Sequence of chain A:
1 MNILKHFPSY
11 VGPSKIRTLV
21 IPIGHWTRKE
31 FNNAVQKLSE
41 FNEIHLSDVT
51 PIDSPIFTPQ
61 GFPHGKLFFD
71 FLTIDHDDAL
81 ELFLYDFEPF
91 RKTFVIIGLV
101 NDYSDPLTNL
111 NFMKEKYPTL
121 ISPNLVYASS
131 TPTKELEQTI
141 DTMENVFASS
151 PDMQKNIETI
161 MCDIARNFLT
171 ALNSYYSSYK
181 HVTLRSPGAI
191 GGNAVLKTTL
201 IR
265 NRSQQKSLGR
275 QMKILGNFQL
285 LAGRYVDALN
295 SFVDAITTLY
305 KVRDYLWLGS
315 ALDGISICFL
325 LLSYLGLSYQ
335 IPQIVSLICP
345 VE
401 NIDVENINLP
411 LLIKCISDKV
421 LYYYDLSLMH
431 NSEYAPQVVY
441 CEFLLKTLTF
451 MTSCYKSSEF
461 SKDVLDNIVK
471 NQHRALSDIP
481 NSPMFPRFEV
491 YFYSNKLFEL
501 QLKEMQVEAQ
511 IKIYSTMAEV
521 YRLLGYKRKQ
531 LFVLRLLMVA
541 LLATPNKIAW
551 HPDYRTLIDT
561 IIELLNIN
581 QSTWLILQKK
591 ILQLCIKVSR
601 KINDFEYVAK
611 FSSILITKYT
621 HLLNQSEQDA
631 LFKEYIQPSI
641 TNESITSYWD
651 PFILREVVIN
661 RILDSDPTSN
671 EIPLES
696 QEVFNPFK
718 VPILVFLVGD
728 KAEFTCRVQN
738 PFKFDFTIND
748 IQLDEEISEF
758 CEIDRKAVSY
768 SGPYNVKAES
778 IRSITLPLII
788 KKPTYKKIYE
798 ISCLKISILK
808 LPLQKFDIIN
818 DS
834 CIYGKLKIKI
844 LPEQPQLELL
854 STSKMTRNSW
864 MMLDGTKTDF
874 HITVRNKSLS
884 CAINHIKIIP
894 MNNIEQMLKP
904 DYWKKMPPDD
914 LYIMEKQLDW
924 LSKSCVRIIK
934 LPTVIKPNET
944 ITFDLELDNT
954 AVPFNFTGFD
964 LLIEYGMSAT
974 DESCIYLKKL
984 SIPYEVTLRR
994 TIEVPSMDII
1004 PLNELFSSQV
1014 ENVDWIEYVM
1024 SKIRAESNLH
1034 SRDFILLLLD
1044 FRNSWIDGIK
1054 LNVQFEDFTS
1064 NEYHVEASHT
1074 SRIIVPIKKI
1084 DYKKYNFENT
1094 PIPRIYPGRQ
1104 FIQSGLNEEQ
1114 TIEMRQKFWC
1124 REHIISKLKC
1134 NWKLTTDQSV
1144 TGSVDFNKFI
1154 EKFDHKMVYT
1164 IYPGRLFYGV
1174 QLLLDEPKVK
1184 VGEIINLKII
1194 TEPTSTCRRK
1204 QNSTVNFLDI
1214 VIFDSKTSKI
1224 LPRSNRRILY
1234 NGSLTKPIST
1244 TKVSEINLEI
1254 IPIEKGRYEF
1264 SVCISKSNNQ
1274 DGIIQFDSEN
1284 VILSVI

The following describes two proteins that form a bound complex.

Sequence of chain B:
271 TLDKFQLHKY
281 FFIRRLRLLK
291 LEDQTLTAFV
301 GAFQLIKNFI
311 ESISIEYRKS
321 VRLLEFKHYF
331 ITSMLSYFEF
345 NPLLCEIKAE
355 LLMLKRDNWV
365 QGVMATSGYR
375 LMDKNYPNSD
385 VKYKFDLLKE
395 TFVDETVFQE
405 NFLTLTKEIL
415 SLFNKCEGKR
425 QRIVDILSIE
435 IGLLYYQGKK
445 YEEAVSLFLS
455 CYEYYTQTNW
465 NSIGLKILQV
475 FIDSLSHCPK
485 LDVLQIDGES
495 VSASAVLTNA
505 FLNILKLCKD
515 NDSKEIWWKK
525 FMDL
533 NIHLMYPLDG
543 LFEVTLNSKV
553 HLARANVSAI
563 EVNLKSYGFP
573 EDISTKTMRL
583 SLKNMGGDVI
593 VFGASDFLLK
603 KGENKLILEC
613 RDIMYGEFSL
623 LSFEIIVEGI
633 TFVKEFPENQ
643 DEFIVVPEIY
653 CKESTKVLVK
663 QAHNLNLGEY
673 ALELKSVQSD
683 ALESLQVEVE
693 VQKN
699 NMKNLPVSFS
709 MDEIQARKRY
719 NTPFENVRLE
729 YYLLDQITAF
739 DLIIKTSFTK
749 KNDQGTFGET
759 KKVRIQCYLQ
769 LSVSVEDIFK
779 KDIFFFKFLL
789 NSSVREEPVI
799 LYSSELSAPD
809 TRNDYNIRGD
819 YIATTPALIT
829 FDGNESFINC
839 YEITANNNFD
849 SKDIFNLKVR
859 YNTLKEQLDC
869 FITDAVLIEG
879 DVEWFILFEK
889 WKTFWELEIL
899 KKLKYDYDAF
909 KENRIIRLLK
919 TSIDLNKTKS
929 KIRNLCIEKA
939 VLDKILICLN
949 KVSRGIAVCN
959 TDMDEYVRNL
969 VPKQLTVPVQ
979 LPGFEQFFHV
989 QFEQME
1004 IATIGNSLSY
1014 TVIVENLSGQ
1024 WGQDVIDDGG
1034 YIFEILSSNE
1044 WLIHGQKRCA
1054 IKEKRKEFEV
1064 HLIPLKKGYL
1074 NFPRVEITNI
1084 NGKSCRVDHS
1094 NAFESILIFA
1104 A

Residue-level contacts at the interface:
Residue T1220 in chain A contacts residue S1098 in chain B (closest heavy-atom distance 3.3 Å).
Residue S1236 in chain A contacts residue F835 in chain B (closest heavy-atom distance 4.1 Å).
Residue G1235 in chain A is in contact with residue F835 in chain B (closest heavy-atom distance 3.8 Å).
Residue F1210 in chain A contacts residue E910 in chain B (closest heavy-atom distance 3.7 Å).
Residue Y1233 in chain A is in contact with residue C838 in chain B (closest heavy-atom distance 3.5 Å).
Residue R1229 in chain A is in contact with residue D775 in chain B (closest heavy-atom distance 3.9 Å).
Residue L1232 in chain A contacts residue K785 in chain B (closest heavy-atom distance 3.4 Å).
Residue K1219 in chain A interacts with residue Y1072 in chain B (closest heavy-atom distance 3.0 Å).
Residue T1207 in chain A contacts residue A955 in chain B (closest heavy-atom distance 4.2 Å).
Residue N1234 in chain A is in contact with residue G817 in chain B (closest heavy-atom distance 3.3 Å).
Residue T1238 in chain A is in contact with residue N832 in chain B (closest heavy-atom distance 3.5 Å).
Residue G1185 in chain A interacts with residue R816 in chain B (closest heavy-atom distance 3.0 Å).
Residue I1256 in chain A is in contact with residue F783 in chain B (closest heavy-atom distance 3.5 Å).
Residue R1230 in chain A is in contact with residue F1096 in chain B (closest heavy-atom distance 3.4 Å).
Residue E1257 in chain A contacts residue K778 in chain B (closest heavy-atom distance 3.5 Å).
Residue I1256 in chain A interacts with residue K778 in chain B (closest heavy-atom distance 3.4 Å).
Residue S1227 in chain A is in contact with residue K785 in chain B (closest heavy-atom distance 2.9 Å).
Residue E1257 in chain A contacts residue F1096 in chain B (closest heavy-atom distance 3.0 Å).
Residue I1254 in chain A is in contact with residue C838 in chain B (closest heavy-atom distance 3.7 Å).
Residue T1238 in chain A contacts residue E833 in chain B (closest heavy-atom distance 4.3 Å).
Residue N1271 in chain A is in contact with residue K909 in chain B (closest heavy-atom distance 4.5 Å).
Residue N1272 in chain A contacts residue E910 in chain B (closest heavy-atom distance 2.9 Å).
Residue G1235 in chain A interacts with residue I836 in chain B (closest heavy-atom distance 2.8 Å).
Residue R1226 in chain A interacts with residue E833 in chain B (closest heavy-atom distance 4.2 Å).
Residue F1210 in chain A contacts residue K909 in chain B (closest heavy-atom distance 3.5 Å).
Residue R1229 in chain A contacts residue I776 in chain B (closest heavy-atom distance 3.6 Å).
Residue P1240 in chain A contacts residue N958 in chain B (closest heavy-atom distance 4.5 Å).
Residue K1245 in chain A contacts residue T959 in chain B (closest heavy-atom distance 3.9 Å).
Residue T1207 in chain A is in contact with residue C957 in chain B (closest heavy-atom distance 3.6 Å).
Residue K1219 in chain A is in contact with residue S1098 in chain B (closest heavy-atom distance 4.3 Å).
Residue R1229 in chain A contacts residue E774 in chain B (closest heavy-atom distance 2.5 Å).
Residue E1257 in chain A interacts with residue A1095 in chain B (closest heavy-atom distance 4.4 Å).
Residue L1232 in chain A contacts residue F783 in chain B (closest heavy-atom distance 3.4 Å).
Residue R1226 in chain A contacts residue N832 in chain B (closest heavy-atom distance 3.1 Å).
Residue P1240 in chain A interacts with residue R912 in chain B (closest heavy-atom distance 3.6 Å).
Residue R1229 in chain A contacts residue F1096 in chain B (closest heavy-atom distance 4.2 Å).
Residue I1187 in chain A interacts with residue R816 in chain B (closest heavy-atom distance 3.0 Å).
Residue V1208 in chain A contacts residue N911 in chain B (closest heavy-atom distance 3.9 Å).
Residue S1236 in chain A contacts residue E833 in chain B (closest heavy-atom distance 4.0 Å).
Residue I1254 in chain A is in contact with residue F783 in chain B (closest heavy-atom distance 4.2 Å).
Residue L1232 in chain A contacts residue I836 in chain B (closest heavy-atom distance 4.5 Å).
Residue T1220 in chain A is in contact with residue Y1072 in chain B (closest heavy-atom distance 4.0 Å).
Residue V1208 in chain A contacts residue C957 in chain B (closest heavy-atom distance 3.6 Å).
Residue V1208 in chain A contacts residue N958 in chain B (closest heavy-atom distance 3.7 Å).
Residue N1234 in chain A interacts with residue N837 in chain B (closest heavy-atom distance 3.0 Å).
Residue V1208 in chain A is in contact with residue R912 in chain B (closest heavy-atom distance 3.8 Å).
Residue L1232 in chain A interacts with residue C838 in chain B (closest heavy-atom distance 3.4 Å).
Residue E1186 in chain A interacts with residue R816 in chain B (closest heavy-atom distance 4.5 Å).
Residue L1232 in chain A contacts residue F784 in chain B (closest heavy-atom distance 4.3 Å).
Residue S1236 in chain A contacts residue S834 in chain B (closest heavy-atom distance 4.1 Å).
Residue Y1233 in chain A contacts residue I836 in chain B (closest heavy-atom distance 3.4 Å).
Residue R1226 in chain A is in contact with residue S834 in chain B (closest heavy-atom distance 4.2 Å).
Residue N1234 in chain A contacts residue C838 in chain B (closest heavy-atom distance 2.9 Å).
Residue S1270 in chain A contacts residue E910 in chain B (closest heavy-atom distance 4.1 Å).
Residue E1252 in chain A contacts residue D818 in chain B (closest heavy-atom distance 4.5 Å).
Residue F1210 in chain A interacts with residue R912 in chain B (closest heavy-atom distance 4.3 Å).
Residue N1228 in chain A is in contact with residue K785 in chain B (closest heavy-atom distance 4.0 Å).
Residue N1234 in chain A is in contact with residue I836 in chain B (closest heavy-atom distance 3.4 Å).
Residue G1235 in chain A contacts residue S834 in chain B (closest heavy-atom distance 4.5 Å).
Residue N1234 in chain A interacts with residue Y819 in chain B (closest heavy-atom distance 4.1 Å).